These two protein chains interact to form a complex.

Interface contacts:
Residue V14 in chain A contacts residue S28 in chain B (closest heavy-atom distance 4.2 Å).
Residue D24 in chain A is in contact with residue S45 in chain B (closest heavy-atom distance 2.5 Å).
Residue D819 in chain A interacts with residue R59 in chain B (closest heavy-atom distance 3.1 Å).
Residue R550 in chain A is in contact with residue E20 in chain B (closest heavy-atom distance 3.3 Å).
Residue D24 in chain A is in contact with residue T49 in chain B (closest heavy-atom distance 3.6 Å).
Residue L11 in chain A is in contact with residue S28 in chain B (closest heavy-atom distance 3.6 Å).
Residue L17 in chain A is in contact with residue F35 in chain B (closest heavy-atom distance 3.2 Å).
Residue Y481 in chain A interacts with residue W16 in chain B (closest heavy-atom distance 3.7 Å).
Residue C519 in chain A interacts with residue W16 in chain B (closest heavy-atom distance 4.0 Å).
Residue D520 in chain A contacts residue H13 in chain B (closest heavy-atom distance 2.9 Å).
Residue H754 in chain A is in contact with residue S45 in chain B (closest heavy-atom distance 4.0 Å).
Residue L17 in chain A contacts residue I32 in chain B (closest heavy-atom distance 3.6 Å).
Residue A551 in chain A is in contact with residue E23 in chain B (closest heavy-atom distance 3.8 Å).
Residue Q558 in chain A interacts with residue W16 in chain B (closest heavy-atom distance 3.2 Å).
Residue W521 in chain A interacts with residue H13 in chain B (closest heavy-atom distance 3.5 Å).
Residue G553 in chain A contacts residue W16 in chain B (closest heavy-atom distance 4.2 Å).
Residue V832 in chain A interacts with residue R67 in chain B (closest heavy-atom distance 3.8 Å).
Residue S761 in chain A interacts with residue R44 in chain B (closest heavy-atom distance 4.2 Å).
Residue V14 in chain A is in contact with residue I32 in chain B (closest heavy-atom distance 3.6 Å).
Residue R826 in chain A interacts with residue Y63 in chain B (closest heavy-atom distance 3.2 Å).
Residue T517 in chain A contacts residue I12 in chain B (closest heavy-atom distance 4.2 Å).
Residue R550 in chain A interacts with residue W16 in chain B (closest heavy-atom distance 3.6 Å).
Residue L7 in chain A contacts residue Y21 in chain B (closest heavy-atom distance 3.6 Å).
Residue P554 in chain A is in contact with residue W16 in chain B (closest heavy-atom distance 4.1 Å).
Residue R826 in chain A is in contact with residue R67 in chain B (closest heavy-atom distance 3.8 Å).
Residue Q558 in chain A is in contact with residue R19 in chain B (closest heavy-atom distance 4.1 Å).
Residue V552 in chain A is in contact with residue E20 in chain B (closest heavy-atom distance 3.8 Å).
Residue Q25 in chain A interacts with residue M41 in chain B (closest heavy-atom distance 3.9 Å).
Residue C519 in chain A is in contact with residue I12 in chain B (closest heavy-atom distance 3.6 Å).
Residue T817 in chain A contacts residue E52 in chain B (closest heavy-atom distance 2.4 Å).
Residue A823 in chain A interacts with residue Y63 in chain B (closest heavy-atom distance 4.0 Å).
Residue H754 in chain A contacts residue M41 in chain B (closest heavy-atom distance 3.7 Å).
Residue S555 in chain A interacts with residue R19 in chain B (closest heavy-atom distance 4.2 Å).
Residue V552 in chain A interacts with residue W16 in chain B (closest heavy-atom distance 3.8 Å).
Residue D24 in chain A interacts with residue R46 in chain B (closest heavy-atom distance 3.8 Å).
Residue Q485 in chain A is in contact with residue W16 in chain B (closest heavy-atom distance 3.9 Å).
Residue A551 in chain A interacts with residue E20 in chain B (closest heavy-atom distance 4.1 Å).
Residue R753 in chain A interacts with residue A48 in chain B (closest heavy-atom distance 4.2 Å).
Residue D763 in chain A interacts with residue A48 in chain B (closest heavy-atom distance 3.4 Å).
Residue D520 in chain A is in contact with residue W16 in chain B (closest heavy-atom distance 3.0 Å).
Residue G553 in chain A interacts with residue R19 in chain B (closest heavy-atom distance 3.2 Å).
Residue N473 in chain A is in contact with residue K30 in chain B (closest heavy-atom distance 3.4 Å).
Residue L22 in chain A contacts residue S38 in chain B (closest heavy-atom distance 4.2 Å).
Residue T817 in chain A is in contact with residue A56 in chain B (closest heavy-atom distance 3.8 Å).
Residue Q25 in chain A interacts with residue S38 in chain B (closest heavy-atom distance 3.3 Å).
Residue V14 in chain A interacts with residue K31 in chain B (closest heavy-atom distance 4.2 Å).
Residue R550 in chain A contacts residue A17 in chain B (closest heavy-atom distance 3.6 Å).
Residue L22 in chain A is in contact with residue S42 in chain B (closest heavy-atom distance 3.5 Å).
Residue R753 in chain A interacts with residue E52 in chain B (closest heavy-atom distance 3.2 Å).
Residue P23 in chain A is in contact with residue S42 in chain B (closest heavy-atom distance 3.7 Å).
Residue V552 in chain A contacts residue R19 in chain B (closest heavy-atom distance 3.6 Å).
Residue R477 in chain A interacts with residue E23 in chain B (closest heavy-atom distance 2.7 Å).
Residue E469 in chain A contacts residue K30 in chain B (closest heavy-atom distance 2.5 Å).
Residue E18 in chain A interacts with residue K31 in chain B (closest heavy-atom distance 3.5 Å).
Residue G524 in chain A interacts with residue R10 in chain B (closest heavy-atom distance 3.9 Å).
Residue Q25 in chain A interacts with residue S42 in chain B (closest heavy-atom distance 4.1 Å).
Residue L22 in chain A interacts with residue F39 in chain B (closest heavy-atom distance 3.6 Å).
Residue V832 in chain A contacts residue Y63 in chain B (closest heavy-atom distance 3.7 Å).
Residue L7 in chain A interacts with residue I25 in chain B (closest heavy-atom distance 3.9 Å).
Residue Q756 in chain A is in contact with residue M41 in chain B (closest heavy-atom distance 3.4 Å).

Sequence of chain A:
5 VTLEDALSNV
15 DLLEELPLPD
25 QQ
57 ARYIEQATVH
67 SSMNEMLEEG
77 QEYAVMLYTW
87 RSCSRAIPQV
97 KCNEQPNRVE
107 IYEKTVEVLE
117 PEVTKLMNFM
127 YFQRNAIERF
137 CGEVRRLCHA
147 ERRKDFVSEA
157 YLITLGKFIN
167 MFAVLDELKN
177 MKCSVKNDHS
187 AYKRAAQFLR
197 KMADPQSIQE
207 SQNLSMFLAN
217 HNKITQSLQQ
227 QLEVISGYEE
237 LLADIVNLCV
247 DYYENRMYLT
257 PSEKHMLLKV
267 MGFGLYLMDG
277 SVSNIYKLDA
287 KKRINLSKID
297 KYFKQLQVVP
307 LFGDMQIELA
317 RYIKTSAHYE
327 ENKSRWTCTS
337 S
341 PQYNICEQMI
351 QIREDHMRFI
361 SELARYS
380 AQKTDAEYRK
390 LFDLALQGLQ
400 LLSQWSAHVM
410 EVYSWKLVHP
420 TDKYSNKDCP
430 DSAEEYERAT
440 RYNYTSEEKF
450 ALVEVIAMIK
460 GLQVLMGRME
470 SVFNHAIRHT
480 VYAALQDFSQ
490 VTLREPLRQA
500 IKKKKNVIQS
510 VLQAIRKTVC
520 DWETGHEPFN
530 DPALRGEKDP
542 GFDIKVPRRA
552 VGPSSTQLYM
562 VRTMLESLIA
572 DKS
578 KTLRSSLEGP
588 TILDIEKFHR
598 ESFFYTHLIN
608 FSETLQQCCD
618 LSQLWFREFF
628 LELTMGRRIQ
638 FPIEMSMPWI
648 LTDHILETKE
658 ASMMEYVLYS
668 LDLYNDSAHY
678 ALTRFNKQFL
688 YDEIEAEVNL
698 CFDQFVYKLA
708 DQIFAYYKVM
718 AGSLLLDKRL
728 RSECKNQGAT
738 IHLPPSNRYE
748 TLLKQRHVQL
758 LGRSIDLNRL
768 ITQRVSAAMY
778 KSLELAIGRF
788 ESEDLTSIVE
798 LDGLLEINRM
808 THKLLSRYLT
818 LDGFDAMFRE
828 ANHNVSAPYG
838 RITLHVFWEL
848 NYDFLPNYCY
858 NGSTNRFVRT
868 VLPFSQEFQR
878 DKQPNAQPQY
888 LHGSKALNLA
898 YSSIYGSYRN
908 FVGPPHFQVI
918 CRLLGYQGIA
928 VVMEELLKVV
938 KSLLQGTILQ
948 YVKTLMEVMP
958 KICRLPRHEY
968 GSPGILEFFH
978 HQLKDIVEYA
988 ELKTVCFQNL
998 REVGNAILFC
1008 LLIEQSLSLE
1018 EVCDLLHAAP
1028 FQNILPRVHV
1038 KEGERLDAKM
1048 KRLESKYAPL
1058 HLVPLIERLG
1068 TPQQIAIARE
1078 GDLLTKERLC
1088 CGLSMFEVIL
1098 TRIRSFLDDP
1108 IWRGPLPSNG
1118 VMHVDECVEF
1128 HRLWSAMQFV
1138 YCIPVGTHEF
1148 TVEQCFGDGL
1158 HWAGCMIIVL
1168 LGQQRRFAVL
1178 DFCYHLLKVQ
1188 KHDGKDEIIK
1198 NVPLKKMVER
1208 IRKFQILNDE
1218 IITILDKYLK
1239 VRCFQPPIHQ

Sequence of chain B:
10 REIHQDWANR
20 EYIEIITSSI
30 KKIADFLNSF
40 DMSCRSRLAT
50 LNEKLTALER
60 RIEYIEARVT